Sequence of chain A:
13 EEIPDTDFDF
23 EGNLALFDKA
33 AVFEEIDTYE

Sequence of chain B:
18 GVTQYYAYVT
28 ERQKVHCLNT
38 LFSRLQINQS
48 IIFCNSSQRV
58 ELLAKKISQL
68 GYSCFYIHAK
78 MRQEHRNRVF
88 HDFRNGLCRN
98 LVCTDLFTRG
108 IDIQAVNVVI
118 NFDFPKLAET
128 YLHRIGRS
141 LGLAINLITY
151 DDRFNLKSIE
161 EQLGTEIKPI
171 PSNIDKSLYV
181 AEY

The following describes two proteins that form a bound complex.

Interface contacts:
Residue K157 in chain B contacts residue E36 in chain A (closest heavy-atom distance 5.0 Å).
Residue A24 in chain B is in contact with residue L26 in chain A (closest heavy-atom distance 4.3 Å).
Residue K168 in chain B interacts with residue K31 in chain A (closest heavy-atom distance 4.9 Å).
Residue N36 in chain B contacts residue I15 in chain A (closest heavy-atom distance 4.6 Å).
Residue H33 in chain B contacts residue I15 in chain A (closest heavy-atom distance 3.8 Å).
Residue R153 in chain B is in contact with residue F35 in chain A (closest heavy-atom distance 3.7 Å).
Residue Y23 in chain B interacts with residue K31 in chain A (closest heavy-atom distance 3.9 Å).
Residue K63 in chain B is in contact with residue I15 in chain A (closest heavy-atom distance 4.7 Å).
Residue R29 in chain B interacts with residue E13 in chain A (closest heavy-atom distance 4.5 Å).
Residue F154 in chain B is in contact with residue I38 in chain A (closest heavy-atom distance 3.6 Å).
Residue E166 in chain B contacts residue K31 in chain A (closest heavy-atom distance 4.4 Å).
Residue I170 in chain B contacts residue L26 in chain A (closest heavy-atom distance 3.8 Å).
Residue T37 in chain B is in contact with residue D19 in chain A (closest heavy-atom distance 3.7 Å).
Residue L156 in chain B contacts residue F35 in chain A (closest heavy-atom distance 3.9 Å).
Residue H33 in chain B interacts with residue P16 in chain A (closest heavy-atom distance 3.6 Å).
Residue E160 in chain B contacts residue K31 in chain A (closest heavy-atom distance 2.7 Å).
Residue R41 in chain B contacts residue D19 in chain A (closest heavy-atom distance 3.0 Å).
Residue Y23 in chain B interacts with residue L26 in chain A (closest heavy-atom distance 3.3 Å).
Residue V26 in chain B interacts with residue F20 in chain A (closest heavy-atom distance 3.8 Å).
Residue L38 in chain B is in contact with residue F22 in chain A (closest heavy-atom distance 3.6 Å).
Residue I148 in chain B is in contact with residue F29 in chain A (closest heavy-atom distance 4.8 Å).
Residue I170 in chain B interacts with residue F22 in chain A (closest heavy-atom distance 3.8 Å).
Residue I167 in chain B is in contact with residue K31 in chain A (closest heavy-atom distance 2.8 Å).
Residue C34 in chain B contacts residue F20 in chain A (closest heavy-atom distance 3.9 Å).
Residue Q30 in chain B contacts residue F20 in chain A (closest heavy-atom distance 3.5 Å).
Residue V32 in chain B interacts with residue I15 in chain A (closest heavy-atom distance 3.9 Å).
Residue Y25 in chain B contacts residue F20 in chain A (closest heavy-atom distance 4.1 Å).
Residue Y25 in chain B contacts residue F29 in chain A (closest heavy-atom distance 3.5 Å).
Residue A24 in chain B is in contact with residue F22 in chain A (closest heavy-atom distance 3.7 Å).
Residue Y25 in chain B is in contact with residue L28 in chain A (closest heavy-atom distance 4.0 Å).
Residue H33 in chain B interacts with residue D19 in chain A (closest heavy-atom distance 3.8 Å).
Residue R153 in chain B is in contact with residue V34 in chain A (closest heavy-atom distance 4.2 Å).
Residue P169 in chain B is in contact with residue L26 in chain A (closest heavy-atom distance 3.6 Å).
Residue C34 in chain B contacts residue F22 in chain A (closest heavy-atom distance 3.3 Å).
Residue K63 in chain B is in contact with residue E13 in chain A (closest heavy-atom distance 3.0 Å).
Residue T37 in chain B contacts residue F20 in chain A (closest heavy-atom distance 2.9 Å).
Residue E161 in chain B interacts with residue D39 in chain A (closest heavy-atom distance 4.8 Å).
Residue Y25 in chain B contacts residue L26 in chain A (closest heavy-atom distance 3.6 Å).
Residue H33 in chain B is in contact with residue F20 in chain A (closest heavy-atom distance 3.4 Å).
Residue H33 in chain B interacts with residue E14 in chain A (closest heavy-atom distance 3.8 Å).
Residue K157 in chain B interacts with residue D39 in chain A (closest heavy-atom distance 2.6 Å).
Residue K157 in chain B contacts residue F35 in chain A (closest heavy-atom distance 3.3 Å).
Residue S172 in chain B is in contact with residue E23 in chain A (closest heavy-atom distance 5.0 Å).
Residue F154 in chain B contacts residue E42 in chain A (closest heavy-atom distance 3.8 Å).
Residue K157 in chain B is in contact with residue I38 in chain A (closest heavy-atom distance 4.1 Å).
Residue Y25 in chain B contacts residue N25 in chain A (closest heavy-atom distance 3.4 Å).
Residue T37 in chain B contacts residue T18 in chain A (closest heavy-atom distance 4.8 Å).
Residue R153 in chain B is in contact with residue I38 in chain A (closest heavy-atom distance 4.1 Å).
Residue H33 in chain B is in contact with residue T18 in chain A (closest heavy-atom distance 2.7 Å).
Residue V32 in chain B contacts residue E13 in chain A (closest heavy-atom distance 4.5 Å).
Residue Q30 in chain B interacts with residue N25 in chain A (closest heavy-atom distance 2.6 Å).
Residue L156 in chain B is in contact with residue F29 in chain A (closest heavy-atom distance 4.3 Å).
Residue E160 in chain B contacts residue F35 in chain A (closest heavy-atom distance 3.8 Å).
Residue T37 in chain B is in contact with residue F22 in chain A (closest heavy-atom distance 3.7 Å).
Residue R153 in chain B interacts with residue F29 in chain A (closest heavy-atom distance 4.5 Å).
Residue L156 in chain B interacts with residue K31 in chain A (closest heavy-atom distance 3.9 Å).
Residue L67 in chain B interacts with residue I15 in chain A (closest heavy-atom distance 4.7 Å).
Residue R29 in chain B is in contact with residue E14 in chain A (closest heavy-atom distance 4.4 Å).
Residue Y23 in chain B contacts residue F29 in chain A (closest heavy-atom distance 4.0 Å).